Contacts between the two chains:
Residue F100 in protein 1 interacts with residue R1 in protein 2 (closest heavy-atom distance 4.8 Å).
Residue K67 in protein 1 contacts residue P3 in protein 2 (closest heavy-atom distance 4.3 Å).
Residue W148 in protein 1 is in contact with residue F10 in protein 2 (closest heavy-atom distance 4.0 Å).
Residue Y117 in protein 1 interacts with residue F10 in protein 2 (closest heavy-atom distance 3.7 Å).
Residue Y8 in protein 1 is in contact with residue F2 in protein 2 (closest heavy-atom distance 3.6 Å).
Residue S10 in protein 1 is in contact with residue F2 in protein 2 (closest heavy-atom distance 4.1 Å).
Residue G168 in protein 1 interacts with residue R1 in protein 2 (closest heavy-atom distance 4.8 Å).
Residue Y124 in protein 1 is in contact with residue F10 in protein 2 (closest heavy-atom distance 3.5 Å).
Residue H71 in protein 1 interacts with residue F2 in protein 2 (closest heavy-atom distance 3.7 Å).
Residue I143 in protein 1 contacts residue F10 in protein 2 (closest heavy-atom distance 4.4 Å).
Residue N78 in protein 1 interacts with residue W8 in protein 2 (closest heavy-atom distance 3.5 Å).
Residue N78 in protein 1 is in contact with residue C9 in protein 2 (closest heavy-atom distance 3.0 Å).
Residue H115 in protein 1 interacts with residue T5 in protein 2 (closest heavy-atom distance 4.8 Å).
Residue K67 in protein 1 is in contact with residue L4 in protein 2 (closest heavy-atom distance 3.5 Å).
Residue Q157 in protein 1 contacts residue L4 in protein 2 (closest heavy-atom distance 4.8 Å).
Residue K147 in protein 1 contacts residue F10 in protein 2 (closest heavy-atom distance 3.0 Å).
Residue F100 in protein 1 is in contact with residue P3 in protein 2 (closest heavy-atom distance 2.8 Å).
Residue K67 in protein 1 is in contact with residue F2 in protein 2 (closest heavy-atom distance 2.7 Å).
Residue Y160 in protein 1 interacts with residue P3 in protein 2 (closest heavy-atom distance 3.6 Å).
Residue M6 in protein 1 is in contact with residue R1 in protein 2 (closest heavy-atom distance 4.1 Å).
Residue Y160 in protein 1 interacts with residue F2 in protein 2 (closest heavy-atom distance 4.1 Å).
Residue Q157 in protein 1 is in contact with residue W8 in protein 2 (closest heavy-atom distance 3.2 Å).
Residue T74 in protein 1 contacts residue G7 in protein 2 (closest heavy-atom distance 4.4 Å).
Residue K147 in protein 1 interacts with residue C9 in protein 2 (closest heavy-atom distance 4.3 Å).
Residue T74 in protein 1 interacts with residue F6 in protein 2 (closest heavy-atom distance 4.3 Å).
Residue Q157 in protein 1 contacts residue P3 in protein 2 (closest heavy-atom distance 3.6 Å).
Residue V153 in protein 1 is in contact with residue W8 in protein 2 (closest heavy-atom distance 3.4 Å).
Residue Y85 in protein 1 is in contact with residue F10 in protein 2 (closest heavy-atom distance 2.7 Å).
Residue Y160 in protein 1 contacts residue R1 in protein 2 (closest heavy-atom distance 2.7 Å).
Residue I81 in protein 1 interacts with residue F10 in protein 2 (closest heavy-atom distance 3.7 Å).
Residue N78 in protein 1 contacts residue F10 in protein 2 (closest heavy-atom distance 2.7 Å).
Residue Q156 in protein 1 contacts residue W8 in protein 2 (closest heavy-atom distance 3.5 Å).
Residue K67 in protein 1 is in contact with residue R1 in protein 2 (closest heavy-atom distance 4.2 Å).
Residue I81 in protein 1 is in contact with residue C9 in protein 2 (closest heavy-atom distance 4.3 Å).
Residue Y117 in protein 1 interacts with residue W8 in protein 2 (closest heavy-atom distance 4.6 Å).
Residue M98 in protein 1 contacts residue T5 in protein 2 (closest heavy-atom distance 4.5 Å).
Residue W148 in protein 1 contacts residue C9 in protein 2 (closest heavy-atom distance 3.0 Å).
Residue H71 in protein 1 interacts with residue T5 in protein 2 (closest heavy-atom distance 2.8 Å).
Residue M46 in protein 1 is in contact with residue F2 in protein 2 (closest heavy-atom distance 4.3 Å).
Residue E64 in protein 1 is in contact with residue R1 in protein 2 (closest heavy-atom distance 3.2 Å).
Residue T144 in protein 1 contacts residue F10 in protein 2 (closest heavy-atom distance 2.5 Å).
Residue Y8 in protein 1 is in contact with residue R1 in protein 2 (closest heavy-atom distance 3.0 Å).
Residue E63 in protein 1 is in contact with residue R1 in protein 2 (closest heavy-atom distance 3.1 Å).
Residue L96 in protein 1 interacts with residue F10 in protein 2 (closest heavy-atom distance 3.8 Å).
Residue T144 in protein 1 contacts residue C9 in protein 2 (closest heavy-atom distance 4.3 Å).
Residue T164 in protein 1 interacts with residue R1 in protein 2 (closest heavy-atom distance 4.2 Å).
Residue Y60 in protein 1 is in contact with residue R1 in protein 2 (closest heavy-atom distance 3.4 Å).
Residue F100 in protein 1 contacts residue F2 in protein 2 (closest heavy-atom distance 4.2 Å).
Residue A82 in protein 1 interacts with residue F10 in protein 2 (closest heavy-atom distance 4.7 Å).
Residue W148 in protein 1 is in contact with residue G7 in protein 2 (closest heavy-atom distance 4.9 Å).
Residue W148 in protein 1 interacts with residue W8 in protein 2 (closest heavy-atom distance 3.5 Å).
Residue T74 in protein 1 is in contact with residue W8 in protein 2 (closest heavy-atom distance 3.6 Å).
Residue A25 in protein 1 is in contact with residue F2 in protein 2 (closest heavy-atom distance 4.4 Å).
Residue T74 in protein 1 contacts residue T5 in protein 2 (closest heavy-atom distance 4.3 Å).
Residue T74 in protein 1 interacts with residue C9 in protein 2 (closest heavy-atom distance 4.1 Å).
Residue V68 in protein 1 interacts with residue F2 in protein 2 (closest heavy-atom distance 4.1 Å).
Residue H115 in protein 1 is in contact with residue W8 in protein 2 (closest heavy-atom distance 4.5 Å).
Residue E64 in protein 1 is in contact with residue F2 in protein 2 (closest heavy-atom distance 2.9 Å).
Residue Y172 in protein 1 interacts with residue R1 in protein 2 (closest heavy-atom distance 2.8 Å).
Residue E77 in protein 1 contacts residue C9 in protein 2 (closest heavy-atom distance 4.1 Å).

Sequence of protein 1:
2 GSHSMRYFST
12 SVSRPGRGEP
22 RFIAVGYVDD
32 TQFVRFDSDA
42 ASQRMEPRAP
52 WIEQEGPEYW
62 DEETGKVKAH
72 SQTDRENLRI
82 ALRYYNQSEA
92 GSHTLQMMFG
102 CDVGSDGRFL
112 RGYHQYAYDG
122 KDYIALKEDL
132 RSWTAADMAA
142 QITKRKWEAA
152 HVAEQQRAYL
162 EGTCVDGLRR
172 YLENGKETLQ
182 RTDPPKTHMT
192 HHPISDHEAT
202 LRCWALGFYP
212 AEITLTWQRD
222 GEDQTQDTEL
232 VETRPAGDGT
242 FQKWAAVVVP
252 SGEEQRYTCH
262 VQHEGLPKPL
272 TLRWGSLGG

Sequence of protein 2:
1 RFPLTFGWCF

The following describes two proteins that form a bound complex.